Sequence of chain B:
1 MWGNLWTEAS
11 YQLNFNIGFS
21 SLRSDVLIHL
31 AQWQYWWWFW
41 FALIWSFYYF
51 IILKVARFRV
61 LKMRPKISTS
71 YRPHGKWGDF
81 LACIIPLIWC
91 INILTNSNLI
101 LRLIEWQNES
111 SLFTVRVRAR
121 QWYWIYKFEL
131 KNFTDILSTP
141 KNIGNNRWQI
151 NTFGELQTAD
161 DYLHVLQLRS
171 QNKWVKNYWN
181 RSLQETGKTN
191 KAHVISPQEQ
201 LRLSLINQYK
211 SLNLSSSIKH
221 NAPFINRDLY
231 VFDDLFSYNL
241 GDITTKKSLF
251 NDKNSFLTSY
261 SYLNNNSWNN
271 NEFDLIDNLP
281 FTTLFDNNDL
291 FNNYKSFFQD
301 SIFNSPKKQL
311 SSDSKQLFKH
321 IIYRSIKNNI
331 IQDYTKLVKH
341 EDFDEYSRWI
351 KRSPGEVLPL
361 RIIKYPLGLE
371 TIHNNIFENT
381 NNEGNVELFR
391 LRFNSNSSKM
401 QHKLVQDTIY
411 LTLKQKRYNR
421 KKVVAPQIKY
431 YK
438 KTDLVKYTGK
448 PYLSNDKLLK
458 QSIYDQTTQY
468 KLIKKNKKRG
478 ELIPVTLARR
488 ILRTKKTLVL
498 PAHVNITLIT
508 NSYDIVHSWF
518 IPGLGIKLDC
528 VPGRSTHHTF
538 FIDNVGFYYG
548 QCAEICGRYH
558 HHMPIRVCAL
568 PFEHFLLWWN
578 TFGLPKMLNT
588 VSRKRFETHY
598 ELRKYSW

Residue-level contacts at the interface:
Residue R476 in chain B is in contact with residue W181 in chain A (closest heavy-atom distance 4.0 Å).
Residue L484 in chain B is in contact with residue W181 in chain A (closest heavy-atom distance 4.6 Å).
Residue K475 in chain B contacts residue W181 in chain A (closest heavy-atom distance 4.7 Å).
Residue I480 in chain B contacts residue W181 in chain A (closest heavy-atom distance 4.5 Å).
Residue G477 in chain B interacts with residue W181 in chain A (closest heavy-atom distance 3.7 Å).

The following describes two proteins that form a bound complex.

Sequence of chain A:
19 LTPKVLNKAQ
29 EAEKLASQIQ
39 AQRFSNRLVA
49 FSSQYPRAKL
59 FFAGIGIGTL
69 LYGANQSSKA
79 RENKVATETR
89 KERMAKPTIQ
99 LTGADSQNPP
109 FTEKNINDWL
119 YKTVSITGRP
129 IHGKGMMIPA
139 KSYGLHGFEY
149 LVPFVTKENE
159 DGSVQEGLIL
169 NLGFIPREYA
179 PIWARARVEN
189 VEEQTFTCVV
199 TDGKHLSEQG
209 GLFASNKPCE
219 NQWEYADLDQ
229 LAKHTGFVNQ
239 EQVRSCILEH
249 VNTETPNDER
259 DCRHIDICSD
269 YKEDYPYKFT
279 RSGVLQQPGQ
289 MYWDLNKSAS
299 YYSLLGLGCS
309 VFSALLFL